Sequence of protein 1:
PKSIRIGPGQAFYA

This data describes a binding interaction between two proteins.

Interface contacts:
Residue Y1224 in protein 2 is in contact with residue P8 in protein 1 (closest heavy-atom distance 3.7 Å).
Residue L1330 in protein 2 is in contact with residue F12 in protein 1 (closest heavy-atom distance 4.1 Å).
Residue Y1259 in protein 2 contacts residue G9 in protein 1 (closest heavy-atom distance 4.6 Å).
Residue D1288 in protein 2 interacts with residue F12 in protein 1 (closest heavy-atom distance 4.9 Å).
Residue W1300 in protein 2 interacts with residue K2 in protein 1 (closest heavy-atom distance 3.6 Å).
Residue K1325 in protein 2 interacts with residue Y13 in protein 1 (closest heavy-atom distance 3.8 Å).
Residue Q1290 in protein 2 contacts residue A11 in protein 1 (closest heavy-atom distance 3.3 Å).
Residue D1255 in protein 2 interacts with residue P8 in protein 1 (closest heavy-atom distance 3.4 Å).
Residue Y1224 in protein 2 contacts residue G9 in protein 1 (closest heavy-atom distance 3.9 Å).
Residue W1300 in protein 2 is in contact with residue S3 in protein 1 (closest heavy-atom distance 4.4 Å).
Residue L1297 in protein 2 contacts residue F12 in protein 1 (closest heavy-atom distance 3.7 Å).
Residue Y1301 in protein 2 interacts with residue S3 in protein 1 (closest heavy-atom distance 3.0 Å).
Residue W1234 in protein 2 contacts residue I6 in protein 1 (closest heavy-atom distance 3.2 Å).
Residue E1268 in protein 2 contacts residue R5 in protein 1 (closest heavy-atom distance 3.0 Å).
Residue L1330 in protein 2 interacts with residue K2 in protein 1 (closest heavy-atom distance 3.9 Å).
Residue Y1301 in protein 2 contacts residue F12 in protein 1 (closest heavy-atom distance 3.9 Å).
Residue I1292 in protein 2 is in contact with residue F12 in protein 1 (closest heavy-atom distance 3.8 Å).
Residue K1325 in protein 2 is in contact with residue K2 in protein 1 (closest heavy-atom distance 3.2 Å).
Residue A1267 in protein 2 is in contact with residue I6 in protein 1 (closest heavy-atom distance 3.8 Å).
Residue I1292 in protein 2 interacts with residue Y13 in protein 1 (closest heavy-atom distance 3.9 Å).
Residue Q1290 in protein 2 is in contact with residue A14 in protein 1 (closest heavy-atom distance 4.9 Å).
Residue Y1301 in protein 2 contacts residue I4 in protein 1 (closest heavy-atom distance 3.6 Å).
Residue A1226 in protein 2 interacts with residue P8 in protein 1 (closest heavy-atom distance 3.7 Å).
Residue W1234 in protein 2 interacts with residue R5 in protein 1 (closest heavy-atom distance 3.5 Å).
Residue H1263 in protein 2 interacts with residue I6 in protein 1 (closest heavy-atom distance 4.7 Å).
Residue Y1301 in protein 2 contacts residue R5 in protein 1 (closest heavy-atom distance 3.6 Å).
Residue Q1290 in protein 2 contacts residue Y13 in protein 1 (closest heavy-atom distance 2.9 Å).
Residue D1255 in protein 2 interacts with residue G9 in protein 1 (closest heavy-atom distance 2.8 Å).
Residue S1256 in protein 2 contacts residue G9 in protein 1 (closest heavy-atom distance 3.6 Å).
Residue V1257 in protein 2 contacts residue G9 in protein 1 (closest heavy-atom distance 3.3 Å).
Residue D1333 in protein 2 is in contact with residue K2 in protein 1 (closest heavy-atom distance 3.4 Å).
Residue W1300 in protein 2 is in contact with residue F12 in protein 1 (closest heavy-atom distance 3.7 Å).
Residue Y1259 in protein 2 interacts with residue P8 in protein 1 (closest heavy-atom distance 4.9 Å).
Residue R1201 in protein 2 is in contact with residue P8 in protein 1 (closest heavy-atom distance 4.8 Å).
Residue W1234 in protein 2 is in contact with residue P8 in protein 1 (closest heavy-atom distance 3.6 Å).
Residue D1255 in protein 2 interacts with residue Q10 in protein 1 (closest heavy-atom distance 4.9 Å).
Residue L1264 in protein 2 interacts with residue G7 in protein 1 (closest heavy-atom distance 4.0 Å).
Residue D1255 in protein 2 is in contact with residue G7 in protein 1 (closest heavy-atom distance 4.1 Å).
Residue Y1259 in protein 2 interacts with residue Q10 in protein 1 (closest heavy-atom distance 2.7 Å).
Residue Y1259 in protein 2 contacts residue G7 in protein 1 (closest heavy-atom distance 3.3 Å).
Residue L1264 in protein 2 contacts residue I6 in protein 1 (closest heavy-atom distance 4.1 Å).
Residue L1297 in protein 2 interacts with residue I6 in protein 1 (closest heavy-atom distance 3.9 Å).
Residue V1257 in protein 2 is in contact with residue Q10 in protein 1 (closest heavy-atom distance 4.2 Å).
Residue Y1259 in protein 2 contacts residue F12 in protein 1 (closest heavy-atom distance 3.3 Å).
Residue Y1259 in protein 2 contacts residue I6 in protein 1 (closest heavy-atom distance 3.5 Å).
Residue F1323 in protein 2 interacts with residue Y13 in protein 1 (closest heavy-atom distance 3.6 Å).
Residue E1268 in protein 2 is in contact with residue I6 in protein 1 (closest heavy-atom distance 4.8 Å).
Residue L1330 in protein 2 contacts residue Y13 in protein 1 (closest heavy-atom distance 4.0 Å).
Residue D1222 in protein 2 interacts with residue P8 in protein 1 (closest heavy-atom distance 4.8 Å).
Residue L1231 in protein 2 is in contact with residue P8 in protein 1 (closest heavy-atom distance 3.8 Å).
Residue Q1290 in protein 2 contacts residue F12 in protein 1 (closest heavy-atom distance 3.2 Å).
Residue D1321 in protein 2 contacts residue Y13 in protein 1 (closest heavy-atom distance 2.7 Å).
Residue Y1259 in protein 2 interacts with residue A11 in protein 1 (closest heavy-atom distance 3.6 Å).
Residue Y1301 in protein 2 interacts with residue I6 in protein 1 (closest heavy-atom distance 3.6 Å).
Residue V1257 in protein 2 contacts residue A11 in protein 1 (closest heavy-atom distance 3.7 Å).
Residue W1234 in protein 2 interacts with residue G7 in protein 1 (closest heavy-atom distance 3.4 Å).
Residue L1264 in protein 2 interacts with residue P8 in protein 1 (closest heavy-atom distance 4.3 Å).

Sequence of protein 2:
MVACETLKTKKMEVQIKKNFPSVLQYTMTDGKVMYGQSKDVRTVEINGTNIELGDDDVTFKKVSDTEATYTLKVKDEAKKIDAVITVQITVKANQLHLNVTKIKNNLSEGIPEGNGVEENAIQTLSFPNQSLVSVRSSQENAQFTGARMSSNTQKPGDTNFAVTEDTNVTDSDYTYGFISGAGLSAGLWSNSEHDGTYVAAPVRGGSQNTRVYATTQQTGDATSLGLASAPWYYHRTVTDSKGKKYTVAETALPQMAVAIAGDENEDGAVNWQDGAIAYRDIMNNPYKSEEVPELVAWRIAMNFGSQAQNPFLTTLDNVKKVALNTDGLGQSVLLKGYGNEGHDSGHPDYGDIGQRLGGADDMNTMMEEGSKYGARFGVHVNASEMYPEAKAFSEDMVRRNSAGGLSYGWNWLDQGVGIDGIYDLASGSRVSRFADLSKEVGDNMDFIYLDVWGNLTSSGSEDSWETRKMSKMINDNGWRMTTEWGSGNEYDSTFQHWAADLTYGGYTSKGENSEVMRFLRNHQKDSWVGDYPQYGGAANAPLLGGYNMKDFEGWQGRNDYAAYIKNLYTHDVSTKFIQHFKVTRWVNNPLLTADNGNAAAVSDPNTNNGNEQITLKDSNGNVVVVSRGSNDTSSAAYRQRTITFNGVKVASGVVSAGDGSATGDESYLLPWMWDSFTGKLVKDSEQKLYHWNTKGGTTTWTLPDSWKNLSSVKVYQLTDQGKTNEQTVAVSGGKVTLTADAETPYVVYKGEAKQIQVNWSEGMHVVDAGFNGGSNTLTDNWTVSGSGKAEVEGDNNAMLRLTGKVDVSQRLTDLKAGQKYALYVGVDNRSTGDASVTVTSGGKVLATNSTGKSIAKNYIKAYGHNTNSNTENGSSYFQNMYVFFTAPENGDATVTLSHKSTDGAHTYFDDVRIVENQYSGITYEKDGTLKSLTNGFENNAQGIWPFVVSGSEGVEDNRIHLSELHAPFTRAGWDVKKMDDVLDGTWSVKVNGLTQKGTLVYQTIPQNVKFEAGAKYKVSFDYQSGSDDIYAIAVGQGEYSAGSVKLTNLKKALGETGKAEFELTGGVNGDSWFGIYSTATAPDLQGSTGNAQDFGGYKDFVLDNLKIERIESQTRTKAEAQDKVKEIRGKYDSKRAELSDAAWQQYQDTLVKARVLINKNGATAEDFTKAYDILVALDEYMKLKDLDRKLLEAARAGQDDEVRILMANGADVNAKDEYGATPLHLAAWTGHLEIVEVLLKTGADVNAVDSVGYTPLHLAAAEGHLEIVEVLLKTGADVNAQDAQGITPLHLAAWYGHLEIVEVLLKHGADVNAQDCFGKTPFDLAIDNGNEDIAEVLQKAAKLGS